Sequence of the first protein:
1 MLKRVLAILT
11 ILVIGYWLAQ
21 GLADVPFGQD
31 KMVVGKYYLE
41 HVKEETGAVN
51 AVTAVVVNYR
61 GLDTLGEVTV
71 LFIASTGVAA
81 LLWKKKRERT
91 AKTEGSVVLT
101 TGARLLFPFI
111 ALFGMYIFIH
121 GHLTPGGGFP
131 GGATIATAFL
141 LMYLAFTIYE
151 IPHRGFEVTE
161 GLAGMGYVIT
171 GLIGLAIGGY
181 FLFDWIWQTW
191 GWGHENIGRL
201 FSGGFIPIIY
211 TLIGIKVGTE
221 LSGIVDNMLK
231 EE

This data describes a binding interaction between two proteins.

Sequence of the second protein:
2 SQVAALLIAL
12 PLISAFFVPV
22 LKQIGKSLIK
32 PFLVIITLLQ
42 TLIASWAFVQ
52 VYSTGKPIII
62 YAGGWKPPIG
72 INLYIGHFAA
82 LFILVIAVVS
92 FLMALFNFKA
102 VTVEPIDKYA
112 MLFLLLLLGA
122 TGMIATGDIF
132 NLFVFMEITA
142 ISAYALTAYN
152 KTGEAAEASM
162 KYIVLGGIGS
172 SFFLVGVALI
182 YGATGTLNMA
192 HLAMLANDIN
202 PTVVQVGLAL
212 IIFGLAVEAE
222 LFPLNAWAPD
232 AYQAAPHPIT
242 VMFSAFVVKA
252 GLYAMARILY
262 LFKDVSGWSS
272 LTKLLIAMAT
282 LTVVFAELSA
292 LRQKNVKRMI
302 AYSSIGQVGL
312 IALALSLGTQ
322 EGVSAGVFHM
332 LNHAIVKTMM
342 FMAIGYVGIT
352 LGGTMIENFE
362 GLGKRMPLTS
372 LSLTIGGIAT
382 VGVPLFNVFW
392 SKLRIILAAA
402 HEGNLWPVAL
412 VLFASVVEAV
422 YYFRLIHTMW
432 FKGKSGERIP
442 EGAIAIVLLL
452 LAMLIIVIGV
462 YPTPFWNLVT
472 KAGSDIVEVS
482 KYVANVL

Residue-level contacts at the interface:
Residue A149 in the second protein contacts residue L81 in the first protein (closest heavy-atom distance 3.7 Å).
Residue K109 in the second protein is in contact with residue A79 in the first protein (closest heavy-atom distance 3.7 Å).
Residue W66 in the second protein contacts residue L182 in the first protein (closest heavy-atom distance 3.4 Å).
Residue V135 in the second protein is in contact with residue G66 in the first protein (closest heavy-atom distance 3.7 Å).
Residue F17 in the second protein is in contact with residue G161 in the first protein (closest heavy-atom distance 3.6 Å).
Residue W66 in the second protein contacts residue Y59 in the first protein (closest heavy-atom distance 2.6 Å).
Residue T185 in the second protein interacts with residue K31 in the first protein (closest heavy-atom distance 3.7 Å).
Residue A63 in the second protein interacts with residue Y180 in the first protein (closest heavy-atom distance 3.6 Å).
Residue F131 in the second protein is in contact with residue D63 in the first protein (closest heavy-atom distance 3.1 Å).
Residue T185 in the second protein is in contact with residue V33 in the first protein (closest heavy-atom distance 3.5 Å).
Residue I139 in the second protein interacts with residue V70 in the first protein (closest heavy-atom distance 3.7 Å).
Residue F18 in the second protein is in contact with residue M165 in the first protein (closest heavy-atom distance 3.7 Å).
Residue F17 in the second protein interacts with residue G164 in the first protein (closest heavy-atom distance 3.4 Å).
Residue L116 in the second protein contacts residue T69 in the first protein (closest heavy-atom distance 3.7 Å).
Residue W66 in the second protein interacts with residue N58 in the first protein (closest heavy-atom distance 3.6 Å).
Residue P106 in the second protein is in contact with residue W83 in the first protein (closest heavy-atom distance 3.5 Å).
Residue G64 in the second protein is in contact with residue Y180 in the first protein (closest heavy-atom distance 3.5 Å).
Residue S143 in the second protein is in contact with residue I73 in the first protein (closest heavy-atom distance 3.3 Å).
Residue A146 in the second protein contacts residue L81 in the first protein (closest heavy-atom distance 3.6 Å).
Residue G183 in the second protein is in contact with residue K31 in the first protein (closest heavy-atom distance 3.3 Å).
Residue N132 in the second protein contacts residue L62 in the first protein (closest heavy-atom distance 3.3 Å).
Residue M112 in the second protein interacts with residue F72 in the first protein (closest heavy-atom distance 3.6 Å).
Residue I70 in the second protein interacts with residue Y38 in the first protein (closest heavy-atom distance 2.5 Å).
Residue L13 in the second protein contacts residue V168 in the first protein (closest heavy-atom distance 3.5 Å).
Residue G183 in the second protein is in contact with residue D24 in the first protein (closest heavy-atom distance 3.5 Å).
Residue M112 in the second protein interacts with residue T76 in the first protein (closest heavy-atom distance 3.3 Å).
Residue L7 in the second protein contacts residue L175 in the first protein (closest heavy-atom distance 3.6 Å).
Residue I70 in the second protein interacts with residue R60 in the first protein (closest heavy-atom distance 3.5 Å).
Residue L188 in the second protein is in contact with residue R60 in the first protein (closest heavy-atom distance 3.4 Å).
Residue G186 in the second protein is in contact with residue V34 in the first protein (closest heavy-atom distance 3.5 Å).
Residue G186 in the second protein contacts residue V33 in the first protein (closest heavy-atom distance 3.5 Å).
Residue W66 in the second protein is in contact with residue E45 in the first protein (closest heavy-atom distance 3.2 Å).
Residue L116 in the second protein is in contact with residue F72 in the first protein (closest heavy-atom distance 3.7 Å).
Residue F17 in the second protein contacts residue F72 in the first protein (closest heavy-atom distance 3.4 Å).
Residue Q24 in the second protein is in contact with residue V158 in the first protein (closest heavy-atom distance 3.3 Å).
Residue L116 in the second protein contacts residue I73 in the first protein (closest heavy-atom distance 3.7 Å).
Residue T187 in the second protein interacts with residue V33 in the first protein (closest heavy-atom distance 3.6 Å).
Residue Q3 in the second protein is in contact with residue L175 in the first protein (closest heavy-atom distance 3.7 Å).
Residue G186 in the second protein contacts residue K31 in the first protein (closest heavy-atom distance 3.4 Å).
Residue F17 in the second protein interacts with residue K216 in the first protein (closest heavy-atom distance 3.5 Å).
Residue L180 in the second protein interacts with residue L18 in the first protein (closest heavy-atom distance 3.8 Å).
Residue K109 in the second protein interacts with residue T76 in the first protein (closest heavy-atom distance 3.3 Å).
Residue P20 in the second protein interacts with residue F72 in the first protein (closest heavy-atom distance 3.7 Å).
Residue L113 in the second protein is in contact with residue I73 in the first protein (closest heavy-atom distance 3.6 Å).
Residue L180 in the second protein interacts with residue G21 in the first protein (closest heavy-atom distance 3.8 Å).
Residue I142 in the second protein is in contact with residue V70 in the first protein (closest heavy-atom distance 3.7 Å).
Residue I142 in the second protein is in contact with residue I73 in the first protein (closest heavy-atom distance 3.8 Å).
Residue I70 in the second protein interacts with residue Y37 in the first protein (closest heavy-atom distance 3.5 Å).
Residue L74 in the second protein contacts residue L62 in the first protein (closest heavy-atom distance 3.7 Å).
Residue A146 in the second protein contacts residue G77 in the first protein (closest heavy-atom distance 3.7 Å).
Residue K152 in the second protein interacts with residue L81 in the first protein (closest heavy-atom distance 3.5 Å).
Residue V207 in the second protein is in contact with residue W17 in the first protein (closest heavy-atom distance 3.6 Å).
Residue F17 in the second protein interacts with residue M165 in the first protein (closest heavy-atom distance 3.4 Å).
Residue A16 in the second protein is in contact with residue F72 in the first protein (closest heavy-atom distance 3.8 Å).
Residue I139 in the second protein is in contact with residue G66 in the first protein (closest heavy-atom distance 3.6 Å).
Residue N132 in the second protein is in contact with residue D63 in the first protein (closest heavy-atom distance 2.9 Å).
Residue Y182 in the second protein contacts residue M32 in the first protein (closest heavy-atom distance 3.3 Å).
Residue I14 in the second protein is in contact with residue M165 in the first protein (closest heavy-atom distance 3.6 Å).
Residue L13 in the second protein interacts with residue L65 in the first protein (closest heavy-atom distance 3.6 Å).
Residue I9 in the second protein contacts residue L62 in the first protein (closest heavy-atom distance 3.7 Å).